The following describes two proteins that form a bound complex.

Sequence of chain B:
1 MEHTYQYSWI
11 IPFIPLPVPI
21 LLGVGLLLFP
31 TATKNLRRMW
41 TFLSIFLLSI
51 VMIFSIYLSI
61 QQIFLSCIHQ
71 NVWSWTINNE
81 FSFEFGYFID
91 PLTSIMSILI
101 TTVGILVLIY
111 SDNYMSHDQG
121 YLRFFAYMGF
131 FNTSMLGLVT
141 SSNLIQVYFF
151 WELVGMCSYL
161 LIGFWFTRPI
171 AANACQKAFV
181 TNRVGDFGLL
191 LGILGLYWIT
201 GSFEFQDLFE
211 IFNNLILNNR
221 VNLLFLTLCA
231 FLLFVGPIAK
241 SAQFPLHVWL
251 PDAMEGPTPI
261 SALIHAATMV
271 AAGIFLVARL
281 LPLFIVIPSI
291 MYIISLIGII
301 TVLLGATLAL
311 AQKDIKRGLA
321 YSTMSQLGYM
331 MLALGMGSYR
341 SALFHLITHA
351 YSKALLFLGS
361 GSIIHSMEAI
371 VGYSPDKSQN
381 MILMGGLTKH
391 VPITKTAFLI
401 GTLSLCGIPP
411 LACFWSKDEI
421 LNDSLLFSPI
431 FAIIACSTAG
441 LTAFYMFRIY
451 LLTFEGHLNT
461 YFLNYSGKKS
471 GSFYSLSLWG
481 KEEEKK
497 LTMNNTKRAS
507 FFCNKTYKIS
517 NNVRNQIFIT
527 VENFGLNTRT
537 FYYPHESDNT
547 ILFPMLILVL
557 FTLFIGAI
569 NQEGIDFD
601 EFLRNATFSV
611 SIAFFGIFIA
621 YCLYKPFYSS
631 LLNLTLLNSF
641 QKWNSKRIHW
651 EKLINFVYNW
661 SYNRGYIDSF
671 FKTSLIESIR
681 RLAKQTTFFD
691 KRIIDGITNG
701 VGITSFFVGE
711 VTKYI

Residue-level contacts at the interface:
Residue L476 in chain B is in contact with residue A136 in chain A (closest heavy-atom distance 3.8 Å).
Residue W479 in chain B interacts with residue R338 in chain A (closest heavy-atom distance 3.7 Å).
Residue W479 in chain B is in contact with residue L165 in chain A (closest heavy-atom distance 3.8 Å).
Residue S477 in chain B is in contact with residue Y157 in chain A (closest heavy-atom distance 3.4 Å).
Residue L632 in chain B contacts residue Q283 in chain A (closest heavy-atom distance 2.7 Å).
Residue K642 in chain B is in contact with residue S246 in chain A (closest heavy-atom distance 3.2 Å).
Residue N638 in chain B is in contact with residue I248 in chain A (closest heavy-atom distance 3.2 Å).
Residue L463 in chain B contacts residue E344 in chain A (closest heavy-atom distance 3.4 Å).
Residue L634 in chain B contacts residue A193 in chain A (closest heavy-atom distance 3.1 Å).
Residue E482 in chain B contacts residue K127 in chain A (closest heavy-atom distance 3.7 Å).
Residue L463 in chain B contacts residue D346 in chain A (closest heavy-atom distance 3.2 Å).
Residue R535 in chain B contacts residue D135 in chain A (closest heavy-atom distance 2.9 Å).
Residue L634 in chain B interacts with residue Q283 in chain A (closest heavy-atom distance 3.4 Å).
Residue N464 in chain B is in contact with residue E279 in chain A (closest heavy-atom distance 3.5 Å).
Residue K511 in chain B contacts residue K268 in chain A (closest heavy-atom distance 3.3 Å).
Residue L478 in chain B is in contact with residue A164 in chain A (closest heavy-atom distance 3.5 Å).
Residue W479 in chain B contacts residue A164 in chain A (closest heavy-atom distance 3.7 Å).
Residue N464 in chain B interacts with residue K277 in chain A (closest heavy-atom distance 3.5 Å).
Residue T635 in chain B contacts residue L250 in chain A (closest heavy-atom distance 3.9 Å).
Residue L634 in chain B is in contact with residue I281 in chain A (closest heavy-atom distance 3.8 Å).
Residue F627 in chain B is in contact with residue Q196 in chain A (closest heavy-atom distance 3.3 Å).
Residue F462 in chain B interacts with residue D346 in chain A (closest heavy-atom distance 3.0 Å).
Residue Y628 in chain B is in contact with residue Q283 in chain A (closest heavy-atom distance 3.5 Å).
Residue K481 in chain B contacts residue D128 in chain A (closest heavy-atom distance 2.4 Å).
Residue L634 in chain B interacts with residue G194 in chain A (closest heavy-atom distance 3.8 Å).
Residue L476 in chain B contacts residue Y157 in chain A (closest heavy-atom distance 2.7 Å).
Residue F627 in chain B contacts residue Q283 in chain A (closest heavy-atom distance 3.3 Å).
Residue E482 in chain B is in contact with residue T151 in chain A (closest heavy-atom distance 3.8 Å).
Residue Y474 in chain B is in contact with residue V342 in chain A (closest heavy-atom distance 3.8 Å).
Residue Y539 in chain B interacts with residue L348 in chain A (closest heavy-atom distance 3.1 Å).
Residue F627 in chain B is in contact with residue I281 in chain A (closest heavy-atom distance 3.5 Å).
Residue Y474 in chain B contacts residue S160 in chain A (closest heavy-atom distance 3.6 Å).
Residue L478 in chain B interacts with residue A162 in chain A (closest heavy-atom distance 3.4 Å).
Residue S630 in chain B is in contact with residue Q283 in chain A (closest heavy-atom distance 2.7 Å).
Residue N638 in chain B interacts with residue S246 in chain A (closest heavy-atom distance 3.0 Å).
Residue Q641 in chain B interacts with residue V247 in chain A (closest heavy-atom distance 3.3 Å).
Residue Y628 in chain B contacts residue I281 in chain A (closest heavy-atom distance 3.7 Å).
Residue L476 in chain B is in contact with residue S131 in chain A (closest heavy-atom distance 3.8 Å).
Residue L463 in chain B is in contact with residue R290 in chain A (closest heavy-atom distance 3.4 Å).
Residue Y474 in chain B is in contact with residue Y157 in chain A (closest heavy-atom distance 3.4 Å).
Residue Y628 in chain B contacts residue L287 in chain A (closest heavy-atom distance 3.4 Å).
Residue N464 in chain B is in contact with residue R290 in chain A (closest heavy-atom distance 3.2 Å).
Residue K481 in chain B contacts residue E140 in chain A (closest heavy-atom distance 3.5 Å).
Residue L634 in chain B is in contact with residue L250 in chain A (closest heavy-atom distance 3.6 Å).
Residue L631 in chain B interacts with residue Q283 in chain A (closest heavy-atom distance 3.9 Å).
Residue F462 in chain B contacts residue F288 in chain A (closest heavy-atom distance 3.6 Å).
Residue Y628 in chain B is in contact with residue R285 in chain A (closest heavy-atom distance 3.9 Å).
Residue N638 in chain B is in contact with residue V247 in chain A (closest heavy-atom distance 3.5 Å).
Residue G480 in chain B interacts with residue Q138 in chain A (closest heavy-atom distance 3.5 Å).
Residue S475 in chain B interacts with residue D132 in chain A (closest heavy-atom distance 3.5 Å).
Residue S477 in chain B is in contact with residue Q138 in chain A (closest heavy-atom distance 3.3 Å).
Residue L478 in chain B contacts residue Y157 in chain A (closest heavy-atom distance 3.4 Å).
Residue Y474 in chain B is in contact with residue E344 in chain A (closest heavy-atom distance 2.4 Å).
Residue E483 in chain B interacts with residue R338 in chain A (closest heavy-atom distance 3.2 Å).
Residue Y628 in chain B is in contact with residue F288 in chain A (closest heavy-atom distance 3.5 Å).
Residue E482 in chain B interacts with residue V166 in chain A (closest heavy-atom distance 3.1 Å).
Residue L478 in chain B is in contact with residue I153 in chain A (closest heavy-atom distance 3.5 Å).
Residue Y628 in chain B is in contact with residue G286 in chain A (closest heavy-atom distance 3.5 Å).
Residue L476 in chain B is in contact with residue Q138 in chain A (closest heavy-atom distance 3.7 Å).
Residue R535 in chain B contacts residue R58 in chain A (closest heavy-atom distance 3.6 Å).

Sequence of chain A:
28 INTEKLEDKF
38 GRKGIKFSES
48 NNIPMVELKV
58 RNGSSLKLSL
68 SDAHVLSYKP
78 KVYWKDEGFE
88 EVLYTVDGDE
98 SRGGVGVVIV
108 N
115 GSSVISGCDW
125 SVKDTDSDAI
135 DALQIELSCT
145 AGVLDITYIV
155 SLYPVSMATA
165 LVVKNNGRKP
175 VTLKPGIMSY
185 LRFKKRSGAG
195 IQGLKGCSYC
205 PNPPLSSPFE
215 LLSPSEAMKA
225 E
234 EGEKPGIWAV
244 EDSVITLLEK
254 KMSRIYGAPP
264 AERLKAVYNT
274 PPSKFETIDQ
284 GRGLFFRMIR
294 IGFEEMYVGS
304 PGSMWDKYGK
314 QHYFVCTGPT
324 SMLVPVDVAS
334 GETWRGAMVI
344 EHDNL